These two protein chains interact to form a complex.

Sequence of the second protein:
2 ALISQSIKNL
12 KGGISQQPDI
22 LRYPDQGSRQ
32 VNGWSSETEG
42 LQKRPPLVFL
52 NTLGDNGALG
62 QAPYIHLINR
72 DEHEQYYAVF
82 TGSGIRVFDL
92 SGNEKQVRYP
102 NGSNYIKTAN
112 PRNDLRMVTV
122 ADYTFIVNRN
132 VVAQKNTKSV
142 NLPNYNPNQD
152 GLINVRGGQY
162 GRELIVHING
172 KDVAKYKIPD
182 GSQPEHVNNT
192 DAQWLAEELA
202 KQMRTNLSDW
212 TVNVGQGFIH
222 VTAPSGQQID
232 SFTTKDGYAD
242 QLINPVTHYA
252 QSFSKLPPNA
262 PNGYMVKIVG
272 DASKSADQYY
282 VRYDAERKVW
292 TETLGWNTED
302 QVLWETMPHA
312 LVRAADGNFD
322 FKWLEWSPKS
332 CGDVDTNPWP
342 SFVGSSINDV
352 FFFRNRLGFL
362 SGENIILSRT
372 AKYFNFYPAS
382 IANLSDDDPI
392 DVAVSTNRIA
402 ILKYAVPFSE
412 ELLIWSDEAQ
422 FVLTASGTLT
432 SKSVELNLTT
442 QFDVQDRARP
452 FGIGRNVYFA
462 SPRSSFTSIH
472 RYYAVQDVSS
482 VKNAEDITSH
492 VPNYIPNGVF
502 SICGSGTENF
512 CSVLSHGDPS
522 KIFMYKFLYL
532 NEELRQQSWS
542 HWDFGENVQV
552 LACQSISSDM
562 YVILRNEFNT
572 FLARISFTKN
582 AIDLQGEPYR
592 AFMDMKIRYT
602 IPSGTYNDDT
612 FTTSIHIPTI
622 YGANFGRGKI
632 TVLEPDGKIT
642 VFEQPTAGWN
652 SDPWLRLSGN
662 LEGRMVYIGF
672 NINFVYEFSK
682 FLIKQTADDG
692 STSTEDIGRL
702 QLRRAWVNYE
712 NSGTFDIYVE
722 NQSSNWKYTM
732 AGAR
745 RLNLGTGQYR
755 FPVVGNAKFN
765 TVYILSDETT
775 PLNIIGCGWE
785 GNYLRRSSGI

Sequence of the first protein:
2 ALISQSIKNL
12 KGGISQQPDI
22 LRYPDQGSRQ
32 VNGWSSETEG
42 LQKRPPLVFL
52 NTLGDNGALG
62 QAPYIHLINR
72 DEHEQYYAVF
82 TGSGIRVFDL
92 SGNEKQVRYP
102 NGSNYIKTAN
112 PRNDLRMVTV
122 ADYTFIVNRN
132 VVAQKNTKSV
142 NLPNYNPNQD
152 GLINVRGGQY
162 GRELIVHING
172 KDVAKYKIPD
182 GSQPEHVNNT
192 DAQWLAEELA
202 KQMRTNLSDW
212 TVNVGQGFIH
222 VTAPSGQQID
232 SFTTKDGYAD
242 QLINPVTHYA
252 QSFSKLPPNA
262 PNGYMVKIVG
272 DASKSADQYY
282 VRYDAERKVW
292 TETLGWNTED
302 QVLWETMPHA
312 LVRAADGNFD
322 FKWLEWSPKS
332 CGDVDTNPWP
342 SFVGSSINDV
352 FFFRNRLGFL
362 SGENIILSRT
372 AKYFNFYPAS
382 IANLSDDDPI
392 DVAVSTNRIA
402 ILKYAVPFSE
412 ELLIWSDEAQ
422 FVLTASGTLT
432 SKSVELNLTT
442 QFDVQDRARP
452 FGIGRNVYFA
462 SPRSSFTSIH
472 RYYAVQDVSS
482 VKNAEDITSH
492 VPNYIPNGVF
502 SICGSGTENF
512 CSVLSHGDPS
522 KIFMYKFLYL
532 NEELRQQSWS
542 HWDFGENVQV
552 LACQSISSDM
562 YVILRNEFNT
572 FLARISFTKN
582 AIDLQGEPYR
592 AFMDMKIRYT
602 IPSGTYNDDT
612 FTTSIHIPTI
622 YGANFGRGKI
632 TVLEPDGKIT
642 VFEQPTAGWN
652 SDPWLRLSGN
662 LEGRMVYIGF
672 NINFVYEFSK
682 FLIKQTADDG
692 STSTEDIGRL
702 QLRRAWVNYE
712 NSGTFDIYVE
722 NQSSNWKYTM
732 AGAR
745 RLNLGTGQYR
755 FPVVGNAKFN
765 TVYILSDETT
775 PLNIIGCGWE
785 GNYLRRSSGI

Interface contacts:
Residue S559 in the second protein is in contact with residue S465 in the first protein (closest heavy-atom distance 3.1 Å).
Residue F254 in the second protein contacts residue D272 in the first protein (closest heavy-atom distance 3.2 Å).
Residue G428 in the second protein contacts residue S427 in the first protein (closest heavy-atom distance 2.9 Å).
Residue V290 in the second protein is in contact with residue Y250 in the first protein (closest heavy-atom distance 3.2 Å).
Residue Q477 in the second protein is in contact with residue D478 in the first protein (closest heavy-atom distance 3.0 Å).
Residue K289 in the second protein interacts with residue P246 in the first protein (closest heavy-atom distance 3.3 Å).
Residue I454 in the second protein interacts with residue Q442 in the first protein (closest heavy-atom distance 2.8 Å).
Residue L529 in the second protein contacts residue S490 in the first protein (closest heavy-atom distance 3.4 Å).
Residue N581 in the second protein contacts residue F467 in the first protein (closest heavy-atom distance 3.3 Å).
Residue A193 in the second protein is in contact with residue G238 in the first protein (closest heavy-atom distance 2.6 Å).
Residue R450 in the second protein contacts residue N398 in the first protein (closest heavy-atom distance 3.3 Å).
Residue L3 in the second protein interacts with residue R790 in the first protein (closest heavy-atom distance 3.3 Å).
Residue E533 in the second protein interacts with residue V476 in the first protein (closest heavy-atom distance 3.4 Å).
Residue N10 in the second protein contacts residue L22 in the first protein (closest heavy-atom distance 3.2 Å).
Residue Q217 in the second protein contacts residue T234 in the first protein (closest heavy-atom distance 2.9 Å).
Residue R71 in the second protein contacts residue I402 in the first protein (closest heavy-atom distance 3.3 Å).
Residue T508 in the second protein is in contact with residue P463 in the first protein (closest heavy-atom distance 3.4 Å).
Residue L430 in the second protein interacts with residue V435 in the first protein (closest heavy-atom distance 3.3 Å).
Residue K289 in the second protein contacts residue F233 in the first protein (closest heavy-atom distance 2.9 Å).
Residue A406 in the second protein is in contact with residue N398 in the first protein (closest heavy-atom distance 3.3 Å).
Residue A122 in the second protein contacts residue E364 in the first protein (closest heavy-atom distance 3.3 Å).
Residue R355 in the second protein contacts residue E436 in the first protein (closest heavy-atom distance 3.3 Å).
Residue L3 in the second protein interacts with residue S792 in the first protein (closest heavy-atom distance 3.1 Å).
Residue V121 in the second protein contacts residue E364 in the first protein (closest heavy-atom distance 3.3 Å).
Residue S410 in the second protein contacts residue L439 in the first protein (closest heavy-atom distance 2.8 Å).
Residue L430 in the second protein is in contact with residue S434 in the first protein (closest heavy-atom distance 2.8 Å).
Residue E411 in the second protein is in contact with residue S481 in the first protein (closest heavy-atom distance 2.8 Å).
Residue Q686 in the second protein interacts with residue I794 in the first protein (closest heavy-atom distance 2.9 Å).
Residue N70 in the second protein interacts with residue I400 in the first protein (closest heavy-atom distance 3.3 Å).
Residue N384 in the second protein interacts with residue S274 in the first protein (closest heavy-atom distance 3.1 Å).
Residue D388 in the second protein contacts residue K433 in the first protein (closest heavy-atom distance 2.5 Å).
Residue N356 in the second protein interacts with residue A394 in the first protein (closest heavy-atom distance 2.6 Å).
Residue N532 in the second protein is in contact with residue E486 in the first protein (closest heavy-atom distance 3.0 Å).
Residue T191 in the second protein is in contact with residue R163 in the first protein (closest heavy-atom distance 3.4 Å).
Residue E509 in the second protein is in contact with residue R464 in the first protein (closest heavy-atom distance 2.9 Å).
Residue R355 in the second protein interacts with residue S396 in the first protein (closest heavy-atom distance 3.0 Å).
Residue W291 in the second protein is in contact with residue Q252 in the first protein (closest heavy-atom distance 3.3 Å).
Residue N384 in the second protein interacts with residue A273 in the first protein (closest heavy-atom distance 3.3 Å).
Residue I4 in the second protein contacts residue S792 in the first protein (closest heavy-atom distance 3.3 Å).
Residue Q217 in the second protein contacts residue T235 in the first protein (closest heavy-atom distance 2.6 Å).
Residue D690 in the second protein is in contact with residue D689 in the first protein (closest heavy-atom distance 3.0 Å).
Residue S410 in the second protein is in contact with residue T440 in the first protein (closest heavy-atom distance 3.2 Å).
Residue E40 in the second protein interacts with residue N494 in the first protein (closest heavy-atom distance 3.2 Å).
Residue T508 in the second protein interacts with residue D444 in the first protein (closest heavy-atom distance 3.3 Å).
Residue K580 in the second protein interacts with residue N494 in the first protein (closest heavy-atom distance 3.2 Å).
Residue F409 in the second protein contacts residue T440 in the first protein (closest heavy-atom distance 3.1 Å).
Residue L3 in the second protein is in contact with residue S791 in the first protein (closest heavy-atom distance 3.4 Å).
Residue S5 in the second protein is in contact with residue S791 in the first protein (closest heavy-atom distance 3.3 Å).
Residue T579 in the second protein contacts residue S465 in the first protein (closest heavy-atom distance 3.3 Å).
Residue R355 in the second protein interacts with residue N438 in the first protein (closest heavy-atom distance 3.2 Å).
Residue G507 in the second protein contacts residue D444 in the first protein (closest heavy-atom distance 3.2 Å).
Residue E411 in the second protein contacts residue N438 in the first protein (closest heavy-atom distance 2.8 Å).
Residue I4 in the second protein is in contact with residue G793 in the first protein (closest heavy-atom distance 3.2 Å).
Residue T39 in the second protein interacts with residue P19 in the first protein (closest heavy-atom distance 3.3 Å).
Residue D192 in the second protein is in contact with residue E164 in the first protein (closest heavy-atom distance 3.4 Å).
Residue L531 in the second protein is in contact with residue E486 in the first protein (closest heavy-atom distance 3.3 Å).
Residue V188 in the second protein interacts with residue Y161 in the first protein (closest heavy-atom distance 3.3 Å).
Residue D192 in the second protein contacts residue G238 in the first protein (closest heavy-atom distance 2.8 Å).
Residue Q477 in the second protein is in contact with residue V479 in the first protein (closest heavy-atom distance 3.2 Å).
Residue E533 in the second protein is in contact with residue E486 in the first protein (closest heavy-atom distance 3.4 Å).